The following describes two proteins that form a bound complex.

Sequence of the second protein:
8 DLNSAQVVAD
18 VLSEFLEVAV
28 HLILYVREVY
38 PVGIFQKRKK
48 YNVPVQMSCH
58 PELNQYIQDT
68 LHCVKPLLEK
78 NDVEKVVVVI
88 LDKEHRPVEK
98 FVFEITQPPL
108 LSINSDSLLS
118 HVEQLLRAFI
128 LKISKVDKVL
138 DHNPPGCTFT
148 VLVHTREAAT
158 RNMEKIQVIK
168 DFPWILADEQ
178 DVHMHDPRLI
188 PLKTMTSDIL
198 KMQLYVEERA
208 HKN

Contacts between the two chains:
Residue A156 in the second protein contacts residue I7 in the first protein (closest heavy-atom distance 3.9 Å).
Residue V36 in the second protein interacts with residue R17 in the first protein (closest heavy-atom distance 3.7 Å).
Residue A156 in the second protein contacts residue N6 in the first protein (closest heavy-atom distance 3.4 Å).
Residue I163 in the second protein interacts with residue L8 in the first protein (closest heavy-atom distance 3.5 Å).
Residue Y63 in the second protein is in contact with residue P14 in the first protein (closest heavy-atom distance 3.5 Å).
Residue T152 in the second protein interacts with residue N6 in the first protein (closest heavy-atom distance 2.8 Å).
Residue T147 in the second protein contacts residue P10 in the first protein (closest heavy-atom distance 3.7 Å).
Residue A174 in the second protein interacts with residue I7 in the first protein (closest heavy-atom distance 3.0 Å).
Residue A155 in the second protein interacts with residue A5 in the first protein (closest heavy-atom distance 3.7 Å).
Residue V150 in the second protein interacts with residue I7 in the first protein (closest heavy-atom distance 3.3 Å).
Residue H151 in the second protein interacts with residue N6 in the first protein (closest heavy-atom distance 3.3 Å).
Residue T157 in the second protein is in contact with residue A5 in the first protein (closest heavy-atom distance 3.8 Å).
Residue V150 in the second protein is in contact with residue L8 in the first protein (closest heavy-atom distance 2.7 Å).
Residue W171 in the second protein contacts residue L11 in the first protein (closest heavy-atom distance 4.1 Å).
Residue P38 in the second protein contacts residue R17 in the first protein (closest heavy-atom distance 4.0 Å).
Residue V179 in the second protein interacts with residue I7 in the first protein (closest heavy-atom distance 4.0 Å).
Residue W171 in the second protein is in contact with residue K9 in the first protein (closest heavy-atom distance 3.4 Å).
Residue A156 in the second protein contacts residue L8 in the first protein (closest heavy-atom distance 3.4 Å).
Residue L60 in the second protein contacts residue P15 in the first protein (closest heavy-atom distance 3.6 Å).
Residue H151 in the second protein interacts with residue I7 in the first protein (closest heavy-atom distance 3.5 Å).
Residue L149 in the second protein is in contact with residue K9 in the first protein (closest heavy-atom distance 3.7 Å).
Residue P170 in the second protein is in contact with residue L11 in the first protein (closest heavy-atom distance 2.8 Å).
Residue W171 in the second protein contacts residue P10 in the first protein (closest heavy-atom distance 3.6 Å).
Residue L173 in the second protein is in contact with residue I7 in the first protein (closest heavy-atom distance 3.5 Å).
Residue I41 in the second protein interacts with residue I20 in the first protein (closest heavy-atom distance 3.1 Å).
Residue F169 in the second protein contacts residue P10 in the first protein (closest heavy-atom distance 4.0 Å).
Residue A156 in the second protein is in contact with residue A5 in the first protein (closest heavy-atom distance 2.7 Å).
Residue V148 in the second protein interacts with residue K9 in the first protein (closest heavy-atom distance 3.8 Å).
Residue L149 in the second protein contacts residue I7 in the first protein (closest heavy-atom distance 4.0 Å).
Residue H57 in the second protein contacts residue T23 in the first protein (closest heavy-atom distance 3.3 Å).
Residue I172 in the second protein contacts residue K9 in the first protein (closest heavy-atom distance 2.7 Å).
Residue W171 in the second protein is in contact with residue L8 in the first protein (closest heavy-atom distance 3.7 Å).
Residue P38 in the second protein contacts residue I20 in the first protein (closest heavy-atom distance 4.1 Å).
Residue V148 in the second protein contacts residue P10 in the first protein (closest heavy-atom distance 3.0 Å).
Residue L173 in the second protein interacts with residue A5 in the first protein (closest heavy-atom distance 3.9 Å).
Residue E154 in the second protein contacts residue N6 in the first protein (closest heavy-atom distance 3.5 Å).
Residue Y37 in the second protein contacts residue I20 in the first protein (closest heavy-atom distance 3.2 Å).
Residue I172 in the second protein contacts residue L8 in the first protein (closest heavy-atom distance 3.5 Å).
Residue Y37 in the second protein interacts with residue R17 in the first protein (closest heavy-atom distance 3.9 Å).
Residue Y37 in the second protein is in contact with residue S16 in the first protein (closest heavy-atom distance 3.9 Å).
Residue Y37 in the second protein interacts with residue P15 in the first protein (closest heavy-atom distance 2.6 Å).
Residue Y63 in the second protein interacts with residue S13 in the first protein (closest heavy-atom distance 3.5 Å).
Residue T152 in the second protein is in contact with residue L8 in the first protein (closest heavy-atom distance 3.5 Å).
Residue N159 in the second protein is in contact with residue L8 in the first protein (closest heavy-atom distance 3.7 Å).
Residue L149 in the second protein contacts residue L8 in the first protein (closest heavy-atom distance 3.3 Å).
Residue P38 in the second protein is in contact with residue L24 in the first protein (closest heavy-atom distance 4.2 Å).
Residue P170 in the second protein interacts with residue P10 in the first protein (closest heavy-atom distance 3.7 Å).
Residue Y37 in the second protein is in contact with residue P14 in the first protein (closest heavy-atom distance 4.0 Å).
Residue I172 in the second protein is in contact with residue L11 in the first protein (closest heavy-atom distance 3.8 Å).
Residue F146 in the second protein is in contact with residue P14 in the first protein (closest heavy-atom distance 3.3 Å).
Residue H57 in the second protein interacts with residue I20 in the first protein (closest heavy-atom distance 3.5 Å).
Residue G40 in the second protein is in contact with residue L24 in the first protein (closest heavy-atom distance 3.5 Å).
Residue V150 in the second protein interacts with residue N6 in the first protein (closest heavy-atom distance 3.5 Å).
Residue Y63 in the second protein interacts with residue M12 in the first protein (closest heavy-atom distance 2.7 Å).
Residue Y63 in the second protein interacts with residue P10 in the first protein (closest heavy-atom distance 3.8 Å).
Residue D178 in the second protein is in contact with residue K9 in the first protein (closest heavy-atom distance 3.4 Å).
Residue I41 in the second protein is in contact with residue L24 in the first protein (closest heavy-atom distance 3.4 Å).
Residue T147 in the second protein is in contact with residue K9 in the first protein (closest heavy-atom distance 3.9 Å).
Residue V148 in the second protein is in contact with residue L8 in the first protein (closest heavy-atom distance 3.9 Å).
Residue P38 in the second protein is in contact with residue M21 in the first protein (closest heavy-atom distance 3.9 Å).

Sequence of the first protein:
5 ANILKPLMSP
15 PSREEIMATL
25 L